Sequence of chain B:
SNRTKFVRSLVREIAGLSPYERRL

Residue-level contacts at the interface:
Residue A168 in chain A contacts residue E46 in chain B (closest heavy-atom distance 4.1 Å).
Residue F165 in chain A contacts residue L43 in chain B (closest heavy-atom distance 4.2 Å).
Residue K172 in chain A contacts residue F39 in chain B (closest heavy-atom distance 3.4 Å).
Residue M173 in chain A interacts with residue F39 in chain B (closest heavy-atom distance 4.5 Å).
Residue L169 in chain A is in contact with residue L43 in chain B (closest heavy-atom distance 4.7 Å).
Residue L169 in chain A is in contact with residue F39 in chain B (closest heavy-atom distance 4.8 Å).
Residue F165 in chain A interacts with residue I47 in chain B (closest heavy-atom distance 4.5 Å).
Residue E144 in chain A interacts with residue R36 in chain B (closest heavy-atom distance 3.7 Å).
Residue A168 in chain A interacts with residue I47 in chain B (closest heavy-atom distance 3.6 Å).
Residue V164 in chain A is in contact with residue I47 in chain B (closest heavy-atom distance 4.3 Å).
Residue A168 in chain A interacts with residue L43 in chain B (closest heavy-atom distance 4.1 Å).
Residue T74 in chain A contacts residue I47 in chain B (closest heavy-atom distance 4.1 Å).

The following describes two proteins that form a bound complex.

Sequence of chain A:
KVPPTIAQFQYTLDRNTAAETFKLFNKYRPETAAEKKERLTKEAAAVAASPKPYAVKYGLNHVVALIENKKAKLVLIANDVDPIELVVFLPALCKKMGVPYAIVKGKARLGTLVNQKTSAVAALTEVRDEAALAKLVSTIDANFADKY